This data describes a binding interaction between two proteins.

Interface contacts:
Residue Y200 in the first protein interacts with residue W1 in the second protein (closest heavy-atom distance 4.7 Å).
Residue G199 in the first protein is in contact with residue A3 in the second protein (closest heavy-atom distance 4.0 Å).
Residue Y200 in the first protein is in contact with residue A3 in the second protein (closest heavy-atom distance 3.5 Å).
Residue S201 in the first protein is in contact with residue C5 in the second protein (closest heavy-atom distance 3.8 Å).
Residue L244 in the first protein is in contact with residue A3 in the second protein (closest heavy-atom distance 4.3 Å).
Residue T196 in the first protein interacts with residue W1 in the second protein (closest heavy-atom distance 4.0 Å).
Residue S201 in the first protein contacts residue W1 in the second protein (closest heavy-atom distance 3.6 Å).
Residue S201 in the first protein is in contact with residue A3 in the second protein (closest heavy-atom distance 4.6 Å).
Residue Q248 in the first protein is in contact with residue A3 in the second protein (closest heavy-atom distance 3.5 Å).
Residue I250 in the first protein interacts with residue A3 in the second protein (closest heavy-atom distance 4.4 Å).
Residue G199 in the first protein contacts residue W1 in the second protein (closest heavy-atom distance 2.8 Å).

Sequence of the second protein:
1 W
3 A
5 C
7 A

Sequence of the first protein:
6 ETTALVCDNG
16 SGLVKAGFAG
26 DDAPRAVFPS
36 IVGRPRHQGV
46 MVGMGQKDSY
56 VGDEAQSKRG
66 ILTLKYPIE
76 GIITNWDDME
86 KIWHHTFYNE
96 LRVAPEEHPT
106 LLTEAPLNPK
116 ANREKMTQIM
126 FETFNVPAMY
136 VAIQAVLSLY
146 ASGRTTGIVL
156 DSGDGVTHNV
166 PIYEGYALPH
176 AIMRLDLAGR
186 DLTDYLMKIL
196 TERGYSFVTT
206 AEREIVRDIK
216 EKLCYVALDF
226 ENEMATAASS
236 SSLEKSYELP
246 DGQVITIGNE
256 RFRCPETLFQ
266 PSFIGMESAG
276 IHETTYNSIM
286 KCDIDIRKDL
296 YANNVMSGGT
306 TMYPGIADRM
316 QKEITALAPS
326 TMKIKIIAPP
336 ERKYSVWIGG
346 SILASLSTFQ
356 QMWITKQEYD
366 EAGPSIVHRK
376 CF